This data describes a binding interaction between two proteins.

Interface contacts:
Residue G80 in chain A interacts with residue A92 in chain B (closest heavy-atom distance 3.1 Å).
Residue S81 in chain A is in contact with residue L94 in chain B (closest heavy-atom distance 3.1 Å).
Residue R208 in chain A contacts residue Y49 in chain B (closest heavy-atom distance 3.5 Å).
Residue I211 in chain A interacts with residue Y50 in chain B (closest heavy-atom distance 3.3 Å).
Residue N78 in chain A is in contact with residue A92 in chain B (closest heavy-atom distance 4.0 Å).
Residue G80 in chain A interacts with residue L94 in chain B (closest heavy-atom distance 3.3 Å).
Residue P209 in chain A interacts with residue Y50 in chain B (closest heavy-atom distance 3.8 Å).
Residue S81 in chain A interacts with residue A92 in chain B (closest heavy-atom distance 3.0 Å).
Residue I211 in chain A contacts residue N53 in chain B (closest heavy-atom distance 4.4 Å).
Residue S81 in chain A is in contact with residue Q93 in chain B (closest heavy-atom distance 3.3 Å).
Residue G80 in chain A is in contact with residue Y91 in chain B (closest heavy-atom distance 2.9 Å).
Residue V79 in chain A contacts residue Y91 in chain B (closest heavy-atom distance 3.3 Å).
Residue I211 in chain A interacts with residue Y49 in chain B (closest heavy-atom distance 4.5 Å).
Residue G80 in chain A is in contact with residue Q93 in chain B (closest heavy-atom distance 4.4 Å).
Residue R77 in chain A contacts residue Y50 in chain B (closest heavy-atom distance 3.3 Å).
Residue V79 in chain A is in contact with residue A92 in chain B (closest heavy-atom distance 3.5 Å).
Residue N78 in chain A interacts with residue N32 in chain B (closest heavy-atom distance 3.0 Å).
Residue R208 in chain A is in contact with residue L54 in chain B (closest heavy-atom distance 4.6 Å).
Residue R208 in chain A interacts with residue N53 in chain B (closest heavy-atom distance 3.5 Å).
Residue R208 in chain A interacts with residue D56 in chain B (closest heavy-atom distance 4.5 Å).
Residue Q82 in chain A contacts residue A92 in chain B (closest heavy-atom distance 5.0 Å).
Residue G80 in chain A interacts with residue Y96 in chain B (closest heavy-atom distance 4.7 Å).
Residue R77 in chain A contacts residue Y91 in chain B (closest heavy-atom distance 3.7 Å).
Residue V79 in chain A is in contact with residue N32 in chain B (closest heavy-atom distance 3.6 Å).
Residue S81 in chain A interacts with residue Y91 in chain B (closest heavy-atom distance 5.0 Å).
Residue R77 in chain A is in contact with residue N32 in chain B (closest heavy-atom distance 3.0 Å).
Residue G210 in chain A interacts with residue Y50 in chain B (closest heavy-atom distance 3.5 Å).

Sequence of chain A:
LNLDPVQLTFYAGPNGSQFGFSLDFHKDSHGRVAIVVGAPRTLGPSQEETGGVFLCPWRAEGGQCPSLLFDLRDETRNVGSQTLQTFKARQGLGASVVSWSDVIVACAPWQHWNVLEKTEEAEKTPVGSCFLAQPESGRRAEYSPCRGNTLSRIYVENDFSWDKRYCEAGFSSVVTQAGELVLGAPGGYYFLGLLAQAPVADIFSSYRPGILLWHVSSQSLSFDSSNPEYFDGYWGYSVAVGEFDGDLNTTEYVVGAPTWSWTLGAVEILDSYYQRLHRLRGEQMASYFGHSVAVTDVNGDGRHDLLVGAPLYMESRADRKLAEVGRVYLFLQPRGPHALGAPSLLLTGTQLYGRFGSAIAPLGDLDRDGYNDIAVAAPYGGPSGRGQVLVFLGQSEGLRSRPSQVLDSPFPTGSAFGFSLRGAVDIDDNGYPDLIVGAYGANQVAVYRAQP

Sequence of chain B:
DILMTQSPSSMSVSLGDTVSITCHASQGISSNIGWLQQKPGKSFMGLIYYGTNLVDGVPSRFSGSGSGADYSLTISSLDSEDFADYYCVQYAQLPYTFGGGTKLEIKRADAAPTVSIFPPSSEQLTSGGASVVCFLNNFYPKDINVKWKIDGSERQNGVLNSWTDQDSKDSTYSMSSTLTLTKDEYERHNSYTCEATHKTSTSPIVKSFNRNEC